The following describes two proteins that form a bound complex.

Sequence of the first protein:
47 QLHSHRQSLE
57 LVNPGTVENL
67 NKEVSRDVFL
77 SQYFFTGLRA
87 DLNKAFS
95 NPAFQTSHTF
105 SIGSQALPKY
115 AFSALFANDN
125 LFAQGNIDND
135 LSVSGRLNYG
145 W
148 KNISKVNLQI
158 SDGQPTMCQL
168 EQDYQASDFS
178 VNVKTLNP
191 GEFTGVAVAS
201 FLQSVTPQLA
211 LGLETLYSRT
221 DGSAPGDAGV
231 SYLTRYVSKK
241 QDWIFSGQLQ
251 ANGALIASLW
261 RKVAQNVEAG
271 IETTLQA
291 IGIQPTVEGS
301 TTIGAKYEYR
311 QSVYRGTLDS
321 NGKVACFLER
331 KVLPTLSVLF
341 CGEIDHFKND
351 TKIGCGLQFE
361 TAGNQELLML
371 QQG

Sequence of the second protein:
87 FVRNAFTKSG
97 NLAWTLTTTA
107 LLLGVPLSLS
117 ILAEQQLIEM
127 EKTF

Interface contacts:
Residue L84 in the first protein contacts residue L108 in the second protein (closest heavy-atom distance 4.7 Å).
Residue S105 in the first protein interacts with residue W100 in the second protein (closest heavy-atom distance 3.7 Å).
Residue L333 in the first protein contacts residue L118 in the second protein (closest heavy-atom distance 4.0 Å).
Residue L336 in the first protein is in contact with residue L115 in the second protein (closest heavy-atom distance 4.4 Å).
Residue F104 in the first protein is in contact with residue T103 in the second protein (closest heavy-atom distance 3.9 Å).
Residue V332 in the first protein interacts with residue L118 in the second protein (closest heavy-atom distance 5.0 Å).
Residue V332 in the first protein is in contact with residue L115 in the second protein (closest heavy-atom distance 4.6 Å).
Residue V338 in the first protein interacts with residue L115 in the second protein (closest heavy-atom distance 4.5 Å).
Residue A86 in the first protein interacts with residue L107 in the second protein (closest heavy-atom distance 4.2 Å).
Residue L357 in the first protein interacts with residue L107 in the second protein (closest heavy-atom distance 5.0 Å).
Residue L357 in the first protein is in contact with residue V111 in the second protein (closest heavy-atom distance 3.7 Å).
Residue F104 in the first protein contacts residue W100 in the second protein (closest heavy-atom distance 3.6 Å).
Residue F104 in the first protein interacts with residue L107 in the second protein (closest heavy-atom distance 4.6 Å).
Residue Y114 in the first protein interacts with residue W100 in the second protein (closest heavy-atom distance 5.0 Å).
Residue K113 in the first protein interacts with residue W100 in the second protein (closest heavy-atom distance 3.0 Å).
Residue F104 in the first protein contacts residue T104 in the second protein (closest heavy-atom distance 4.4 Å).
Residue I106 in the first protein contacts residue W100 in the second protein (closest heavy-atom distance 4.3 Å).